Residue-level contacts at the interface:
Residue R450 in the first protein interacts with residue I260 in the second protein (closest heavy-atom distance 3.4 Å).
Residue I464 in the first protein interacts with residue F289 in the second protein (closest heavy-atom distance 3.7 Å).
Residue C396 in the first protein contacts residue S18 in the second protein (closest heavy-atom distance 3.7 Å).
Residue R394 in the first protein contacts residue T251 in the second protein (closest heavy-atom distance 4.0 Å).
Residue R240 in the first protein contacts residue K232 in the second protein (closest heavy-atom distance 3.8 Å).
Residue K502 in the first protein is in contact with residue L206 in the second protein (closest heavy-atom distance 3.6 Å).
Residue D471 in the first protein interacts with residue F229 in the second protein (closest heavy-atom distance 4.0 Å).
Residue I464 in the first protein contacts residue H301 in the second protein (closest heavy-atom distance 3.6 Å).
Residue T469 in the first protein contacts residue E231 in the second protein (closest heavy-atom distance 3.7 Å).
Residue K502 in the first protein is in contact with residue D16 in the second protein (closest heavy-atom distance 3.3 Å).
Residue K502 in the first protein contacts residue S96 in the second protein (closest heavy-atom distance 3.3 Å).
Residue H446 in the first protein interacts with residue T252 in the second protein (closest heavy-atom distance 3.3 Å).
Residue E458 in the first protein interacts with residue F289 in the second protein (closest heavy-atom distance 4.0 Å).
Residue K449 in the first protein contacts residue T230 in the second protein (closest heavy-atom distance 3.8 Å).
Residue Y197 in the first protein is in contact with residue D354 in the second protein (closest heavy-atom distance 3.4 Å).
Residue E448 in the first protein interacts with residue Q249 in the second protein (closest heavy-atom distance 4.1 Å).
Residue K510 in the first protein interacts with residue S92 in the second protein (closest heavy-atom distance 4.1 Å).
Residue D471 in the first protein contacts residue E231 in the second protein (closest heavy-atom distance 2.9 Å).
Residue T498 in the first protein contacts residue L206 in the second protein (closest heavy-atom distance 4.0 Å).
Residue R450 in the first protein is in contact with residue S250 in the second protein (closest heavy-atom distance 2.5 Å).
Residue H446 in the first protein interacts with residue T251 in the second protein (closest heavy-atom distance 4.1 Å).
Residue Q444 in the first protein interacts with residue T252 in the second protein (closest heavy-atom distance 3.8 Å).
Residue K510 in the first protein interacts with residue P17 in the second protein (closest heavy-atom distance 3.6 Å).
Residue I464 in the first protein is in contact with residue P302 in the second protein (closest heavy-atom distance 3.8 Å).
Residue R240 in the first protein interacts with residue E231 in the second protein (closest heavy-atom distance 3.7 Å).
Residue I464 in the first protein is in contact with residue C298 in the second protein (closest heavy-atom distance 4.1 Å).
Residue A512 in the first protein interacts with residue E210 in the second protein (closest heavy-atom distance 3.6 Å).
Residue K502 in the first protein is in contact with residue S94 in the second protein (closest heavy-atom distance 3.4 Å).
Residue K449 in the first protein contacts residue V228 in the second protein (closest heavy-atom distance 3.6 Å).
Residue C396 in the first protein contacts residue D19 in the second protein (closest heavy-atom distance 3.3 Å).
Residue K510 in the first protein interacts with residue D16 in the second protein (closest heavy-atom distance 3.0 Å).
Residue R450 in the first protein is in contact with residue F229 in the second protein (closest heavy-atom distance 3.0 Å).
Residue F456 in the first protein contacts residue F289 in the second protein (closest heavy-atom distance 3.9 Å).
Residue V497 in the first protein is in contact with residue W161 in the second protein (closest heavy-atom distance 3.7 Å).
Residue I513 in the first protein is in contact with residue W161 in the second protein (closest heavy-atom distance 3.7 Å).
Residue I513 in the first protein is in contact with residue E210 in the second protein (closest heavy-atom distance 3.3 Å).
Residue R428 in the first protein is in contact with residue D204 in the second protein (closest heavy-atom distance 2.8 Å).
Residue S508 in the first protein interacts with residue R13 in the second protein (closest heavy-atom distance 3.7 Å).
Residue L583 in the first protein interacts with residue K104 in the second protein (closest heavy-atom distance 4.0 Å).
Residue R503 in the first protein is in contact with residue E12 in the second protein (closest heavy-atom distance 3.7 Å).
Residue H446 in the first protein interacts with residue S250 in the second protein (closest heavy-atom distance 3.7 Å).
Residue T498 in the first protein interacts with residue D204 in the second protein (closest heavy-atom distance 3.8 Å).
Residue F241 in the first protein contacts residue E231 in the second protein (closest heavy-atom distance 3.9 Å).
Residue D471 in the first protein contacts residue T230 in the second protein (closest heavy-atom distance 3.5 Å).
Residue L452 in the first protein is in contact with residue F229 in the second protein (closest heavy-atom distance 4.1 Å).
Residue R450 in the first protein is in contact with residue V228 in the second protein (closest heavy-atom distance 3.4 Å).
Residue Y197 in the first protein interacts with residue G353 in the second protein (closest heavy-atom distance 4.1 Å).
Residue K502 in the first protein is in contact with residue F95 in the second protein (closest heavy-atom distance 3.7 Å).
Residue P195 in the first protein contacts residue K352 in the second protein (closest heavy-atom distance 3.3 Å).
Residue T469 in the first protein is in contact with residue F229 in the second protein (closest heavy-atom distance 3.7 Å).
Residue R450 in the first protein is in contact with residue Q249 in the second protein (closest heavy-atom distance 3.8 Å).
Residue D476 in the first protein contacts residue T251 in the second protein (closest heavy-atom distance 3.8 Å).
Residue D494 in the first protein interacts with residue W161 in the second protein (closest heavy-atom distance 3.9 Å).
Residue N581 in the first protein contacts residue N106 in the second protein (closest heavy-atom distance 3.7 Å).
Residue F456 in the first protein contacts residue V291 in the second protein (closest heavy-atom distance 3.7 Å).
Residue S508 in the first protein interacts with residue P17 in the second protein (closest heavy-atom distance 3.7 Å).
Residue G451 in the first protein contacts residue F229 in the second protein (closest heavy-atom distance 3.6 Å).
Residue N196 in the first protein contacts residue D354 in the second protein (closest heavy-atom distance 3.7 Å).
Residue I513 in the first protein is in contact with residue I208 in the second protein (closest heavy-atom distance 3.7 Å).
Residue E448 in the first protein is in contact with residue S250 in the second protein (closest heavy-atom distance 2.9 Å).

Sequence of the first protein:
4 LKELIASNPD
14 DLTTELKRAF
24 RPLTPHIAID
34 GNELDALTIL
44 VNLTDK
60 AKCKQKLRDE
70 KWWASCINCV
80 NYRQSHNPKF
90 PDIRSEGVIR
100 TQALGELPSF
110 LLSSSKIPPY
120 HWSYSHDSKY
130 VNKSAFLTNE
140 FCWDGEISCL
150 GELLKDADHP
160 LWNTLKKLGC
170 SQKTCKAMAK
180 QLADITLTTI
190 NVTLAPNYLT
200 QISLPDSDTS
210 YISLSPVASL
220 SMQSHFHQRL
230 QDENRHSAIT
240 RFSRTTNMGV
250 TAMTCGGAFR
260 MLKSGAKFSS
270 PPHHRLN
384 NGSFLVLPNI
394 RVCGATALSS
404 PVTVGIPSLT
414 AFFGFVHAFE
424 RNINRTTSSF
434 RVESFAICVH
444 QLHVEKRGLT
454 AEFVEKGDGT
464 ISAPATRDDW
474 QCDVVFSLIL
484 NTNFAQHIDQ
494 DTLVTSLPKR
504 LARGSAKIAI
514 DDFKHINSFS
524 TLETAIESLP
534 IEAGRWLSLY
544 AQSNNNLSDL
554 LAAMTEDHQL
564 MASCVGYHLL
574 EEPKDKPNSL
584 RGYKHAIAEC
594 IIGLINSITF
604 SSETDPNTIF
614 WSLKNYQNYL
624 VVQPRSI

Sequence of the second protein:
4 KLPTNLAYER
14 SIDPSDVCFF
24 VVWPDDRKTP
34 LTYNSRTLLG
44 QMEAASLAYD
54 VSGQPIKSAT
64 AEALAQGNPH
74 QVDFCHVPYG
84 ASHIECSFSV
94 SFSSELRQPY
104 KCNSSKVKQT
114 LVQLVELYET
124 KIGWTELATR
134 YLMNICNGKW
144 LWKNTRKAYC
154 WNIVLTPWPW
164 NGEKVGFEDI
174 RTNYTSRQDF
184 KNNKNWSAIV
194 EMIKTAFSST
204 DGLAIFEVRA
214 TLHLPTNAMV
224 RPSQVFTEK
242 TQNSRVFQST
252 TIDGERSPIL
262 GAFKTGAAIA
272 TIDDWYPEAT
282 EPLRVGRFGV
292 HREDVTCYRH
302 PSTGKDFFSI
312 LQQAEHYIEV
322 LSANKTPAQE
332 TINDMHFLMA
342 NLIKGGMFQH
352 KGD

These two protein chains interact to form a complex.